Sequence of protein 1:
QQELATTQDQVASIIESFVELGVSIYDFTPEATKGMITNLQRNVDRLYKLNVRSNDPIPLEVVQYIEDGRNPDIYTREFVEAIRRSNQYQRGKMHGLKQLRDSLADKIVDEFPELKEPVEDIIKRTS

Contacts between the two chains:
Residue I135 in protein 2 interacts with residue R122 in protein 1 (closest heavy-atom distance 4.1 Å).
Residue L132 in protein 2 interacts with residue R122 in protein 1 (closest heavy-atom distance 4.7 Å).
Residue L132 in protein 2 contacts residue V140 in protein 1 (closest heavy-atom distance 4.6 Å).
Residue L129 in protein 2 contacts residue V140 in protein 1 (closest heavy-atom distance 4.9 Å).
Residue L132 in protein 2 contacts residue L125 in protein 1 (closest heavy-atom distance 4.7 Å).
Residue L138 in protein 2 is in contact with residue L118 in protein 1 (closest heavy-atom distance 4.9 Å).
Residue I135 in protein 2 interacts with residue L121 in protein 1 (closest heavy-atom distance 4.5 Å).
Residue I135 in protein 2 contacts residue L118 in protein 1 (closest heavy-atom distance 4.0 Å).
Residue L132 in protein 2 contacts residue A126 in protein 1 (closest heavy-atom distance 4.4 Å).

This data describes a binding interaction between two proteins.

Sequence of protein 2:
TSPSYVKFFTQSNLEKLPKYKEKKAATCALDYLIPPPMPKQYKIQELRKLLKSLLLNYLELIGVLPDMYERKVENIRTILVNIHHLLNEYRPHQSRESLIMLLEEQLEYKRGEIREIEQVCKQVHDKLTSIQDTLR